Sequence of chain A:
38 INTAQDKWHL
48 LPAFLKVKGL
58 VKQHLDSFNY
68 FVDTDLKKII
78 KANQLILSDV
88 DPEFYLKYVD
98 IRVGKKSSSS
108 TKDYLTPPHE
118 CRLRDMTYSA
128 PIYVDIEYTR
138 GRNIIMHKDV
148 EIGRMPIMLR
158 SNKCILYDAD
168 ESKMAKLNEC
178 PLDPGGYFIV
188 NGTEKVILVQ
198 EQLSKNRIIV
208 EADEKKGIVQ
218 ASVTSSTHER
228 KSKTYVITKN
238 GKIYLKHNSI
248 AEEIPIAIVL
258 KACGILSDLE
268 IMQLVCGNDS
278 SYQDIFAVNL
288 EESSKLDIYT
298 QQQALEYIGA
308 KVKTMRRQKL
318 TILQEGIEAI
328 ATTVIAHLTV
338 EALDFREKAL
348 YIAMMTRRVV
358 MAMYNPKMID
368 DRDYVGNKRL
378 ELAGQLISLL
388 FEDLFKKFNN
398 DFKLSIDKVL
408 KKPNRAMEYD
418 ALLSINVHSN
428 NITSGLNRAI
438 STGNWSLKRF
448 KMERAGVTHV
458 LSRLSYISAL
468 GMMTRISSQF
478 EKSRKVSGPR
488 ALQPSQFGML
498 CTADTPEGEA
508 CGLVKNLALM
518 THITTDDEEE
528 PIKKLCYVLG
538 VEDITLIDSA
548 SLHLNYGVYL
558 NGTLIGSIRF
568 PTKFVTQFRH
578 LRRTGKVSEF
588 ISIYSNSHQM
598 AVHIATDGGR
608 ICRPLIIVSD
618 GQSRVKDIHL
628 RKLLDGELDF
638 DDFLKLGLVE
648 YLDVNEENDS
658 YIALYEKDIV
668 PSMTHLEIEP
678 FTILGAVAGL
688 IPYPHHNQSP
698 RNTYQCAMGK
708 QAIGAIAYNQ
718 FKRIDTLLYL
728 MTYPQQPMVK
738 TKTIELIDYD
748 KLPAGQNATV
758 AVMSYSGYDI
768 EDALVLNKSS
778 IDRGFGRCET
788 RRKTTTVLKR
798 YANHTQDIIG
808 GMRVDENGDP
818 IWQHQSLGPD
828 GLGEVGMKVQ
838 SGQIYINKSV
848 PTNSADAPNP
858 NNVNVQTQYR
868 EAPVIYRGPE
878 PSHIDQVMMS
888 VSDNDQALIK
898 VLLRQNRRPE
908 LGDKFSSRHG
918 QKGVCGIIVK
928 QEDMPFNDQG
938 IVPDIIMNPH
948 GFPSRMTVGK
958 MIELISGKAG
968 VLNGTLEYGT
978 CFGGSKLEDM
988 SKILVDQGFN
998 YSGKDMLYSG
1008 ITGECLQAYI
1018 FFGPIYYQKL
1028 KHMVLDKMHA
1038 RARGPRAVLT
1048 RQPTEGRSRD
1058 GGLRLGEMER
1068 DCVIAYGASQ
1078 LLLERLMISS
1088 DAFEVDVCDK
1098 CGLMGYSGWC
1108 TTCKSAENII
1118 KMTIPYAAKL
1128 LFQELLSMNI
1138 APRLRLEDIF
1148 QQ

Sequence of chain B:
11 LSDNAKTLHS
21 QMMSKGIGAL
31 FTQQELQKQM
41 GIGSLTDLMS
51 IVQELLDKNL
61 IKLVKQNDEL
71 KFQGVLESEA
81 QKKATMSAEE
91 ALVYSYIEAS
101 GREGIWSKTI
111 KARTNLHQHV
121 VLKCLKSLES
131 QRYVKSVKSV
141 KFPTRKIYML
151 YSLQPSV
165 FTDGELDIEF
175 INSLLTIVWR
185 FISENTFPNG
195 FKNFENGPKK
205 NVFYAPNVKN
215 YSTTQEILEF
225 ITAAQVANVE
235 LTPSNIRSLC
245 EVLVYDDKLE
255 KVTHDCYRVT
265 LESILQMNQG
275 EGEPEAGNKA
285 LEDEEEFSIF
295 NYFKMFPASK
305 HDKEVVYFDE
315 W

This data describes a binding interaction between two proteins.

Residue-level contacts at the interface:
Residue D86 in chain A is in contact with residue H117 in chain B (closest heavy-atom distance 3.9 Å).
Residue V87 in chain A is in contact with residue V120 in chain B (closest heavy-atom distance 3.7 Å).
Residue K408 in chain A interacts with residue H117 in chain B (closest heavy-atom distance 4.6 Å).
Residue K408 in chain A is in contact with residue H119 in chain B (closest heavy-atom distance 3.3 Å).
Residue V87 in chain A is in contact with residue H117 in chain B (closest heavy-atom distance 3.9 Å).
Residue D86 in chain A is in contact with residue N115 in chain B (closest heavy-atom distance 4.7 Å).